The following describes two proteins that form a bound complex.

Sequence of protein 2:
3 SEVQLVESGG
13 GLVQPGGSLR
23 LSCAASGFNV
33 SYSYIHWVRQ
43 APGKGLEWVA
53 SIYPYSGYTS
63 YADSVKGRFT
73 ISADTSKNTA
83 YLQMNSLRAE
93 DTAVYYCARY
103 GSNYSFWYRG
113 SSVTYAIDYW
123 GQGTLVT

Interface contacts:
Residue E211 in protein 1 interacts with residue Y36 in protein 2 (closest heavy-atom distance 3.7 Å).
Residue K273 in protein 1 interacts with residue V115 in protein 2 (closest heavy-atom distance 4.1 Å).
Residue L86 in protein 1 contacts residue W109 in protein 2 (closest heavy-atom distance 3.9 Å).
Residue E211 in protein 1 contacts residue Y55 in protein 2 (closest heavy-atom distance 3.0 Å).
Residue Q209 in protein 1 is in contact with residue Y36 in protein 2 (closest heavy-atom distance 3.0 Å).
Residue R153 in protein 1 is in contact with residue Y55 in protein 2 (closest heavy-atom distance 3.4 Å).
Residue E211 in protein 1 is in contact with residue Y117 in protein 2 (closest heavy-atom distance 2.7 Å).
Residue Q159 in protein 1 contacts residue S113 in protein 2 (closest heavy-atom distance 3.2 Å).
Residue G307 in protein 1 is in contact with residue D120 in protein 2 (closest heavy-atom distance 3.4 Å).
Residue L86 in protein 1 is in contact with residue F108 in protein 2 (closest heavy-atom distance 3.2 Å).
Residue Q159 in protein 1 interacts with residue G112 in protein 2 (closest heavy-atom distance 3.3 Å).
Residue K83 in protein 1 interacts with residue W109 in protein 2 (closest heavy-atom distance 3.4 Å).
Residue L151 in protein 1 contacts residue R111 in protein 2 (closest heavy-atom distance 4.0 Å).
Residue L151 in protein 1 contacts residue F108 in protein 2 (closest heavy-atom distance 3.7 Å).
Residue E210 in protein 1 is in contact with residue Y36 in protein 2 (closest heavy-atom distance 4.0 Å).
Residue T79 in protein 1 contacts residue W109 in protein 2 (closest heavy-atom distance 3.4 Å).
Residue A82 in protein 1 is in contact with residue W109 in protein 2 (closest heavy-atom distance 3.9 Å).
Residue L86 in protein 1 interacts with residue Y110 in protein 2 (closest heavy-atom distance 3.9 Å).
Residue L306 in protein 1 interacts with residue T116 in protein 2 (closest heavy-atom distance 4.0 Å).
Residue Q209 in protein 1 interacts with residue Y102 in protein 2 (closest heavy-atom distance 2.8 Å).
Residue L151 in protein 1 is in contact with residue G112 in protein 2 (closest heavy-atom distance 3.6 Å).
Residue F148 in protein 1 is in contact with residue F108 in protein 2 (closest heavy-atom distance 3.6 Å).
Residue G307 in protein 1 is in contact with residue R101 in protein 2 (closest heavy-atom distance 3.1 Å).
Residue L306 in protein 1 contacts residue Y117 in protein 2 (closest heavy-atom distance 3.8 Å).
Residue Q274 in protein 1 contacts residue S104 in protein 2 (closest heavy-atom distance 3.3 Å).
Residue N87 in protein 1 contacts residue S107 in protein 2 (closest heavy-atom distance 2.9 Å).
Residue L151 in protein 1 interacts with residue S113 in protein 2 (closest heavy-atom distance 2.5 Å).
Residue T96 in protein 1 is in contact with residue Y110 in protein 2 (closest heavy-atom distance 3.4 Å).
Residue T79 in protein 1 contacts residue R111 in protein 2 (closest heavy-atom distance 2.5 Å).
Residue Q274 in protein 1 is in contact with residue Y106 in protein 2 (closest heavy-atom distance 4.2 Å).
Residue L306 in protein 1 interacts with residue A118 in protein 2 (closest heavy-atom distance 3.6 Å).
Residue R153 in protein 1 is in contact with residue Y57 in protein 2 (closest heavy-atom distance 3.6 Å).
Residue L306 in protein 1 is in contact with residue S104 in protein 2 (closest heavy-atom distance 4.0 Å).
Residue E210 in protein 1 interacts with residue Y117 in protein 2 (closest heavy-atom distance 3.8 Å).
Residue K273 in protein 1 interacts with residue S104 in protein 2 (closest heavy-atom distance 3.6 Å).
Residue F271 in protein 1 contacts residue Y34 in protein 2 (closest heavy-atom distance 3.6 Å).
Residue N212 in protein 1 contacts residue S58 in protein 2 (closest heavy-atom distance 3.6 Å).
Residue F216 in protein 1 contacts residue Y57 in protein 2 (closest heavy-atom distance 4.0 Å).
Residue S97 in protein 1 interacts with residue Y110 in protein 2 (closest heavy-atom distance 3.1 Å).
Residue G307 in protein 1 is in contact with residue S104 in protein 2 (closest heavy-atom distance 3.2 Å).
Residue S93 in protein 1 interacts with residue Y110 in protein 2 (closest heavy-atom distance 2.5 Å).
Residue L275 in protein 1 is in contact with residue Y106 in protein 2 (closest heavy-atom distance 3.5 Å).
Residue S213 in protein 1 contacts residue Y57 in protein 2 (closest heavy-atom distance 4.0 Å).
Residue P270 in protein 1 contacts residue Y34 in protein 2 (closest heavy-atom distance 3.9 Å).
Residue K273 in protein 1 interacts with residue Y106 in protein 2 (closest heavy-atom distance 4.1 Å).
Residue L311 in protein 1 interacts with residue Y106 in protein 2 (closest heavy-atom distance 3.5 Å).
Residue L311 in protein 1 contacts residue N105 in protein 2 (closest heavy-atom distance 4.0 Å).
Residue F325 in protein 1 is in contact with residue Y110 in protein 2 (closest heavy-atom distance 3.9 Å).
Residue T152 in protein 1 interacts with residue Y106 in protein 2 (closest heavy-atom distance 3.6 Å).
Residue L151 in protein 1 interacts with residue Y106 in protein 2 (closest heavy-atom distance 3.0 Å).
Residue L306 in protein 1 interacts with residue N105 in protein 2 (closest heavy-atom distance 4.1 Å).
Residue N78 in protein 1 contacts residue R111 in protein 2 (closest heavy-atom distance 3.1 Å).
Residue G307 in protein 1 is in contact with residue G103 in protein 2 (closest heavy-atom distance 3.5 Å).
Residue S93 in protein 1 contacts residue F108 in protein 2 (closest heavy-atom distance 4.2 Å).
Residue R153 in protein 1 contacts residue Y34 in protein 2 (closest heavy-atom distance 3.4 Å).
Residue I215 in protein 1 is in contact with residue Y57 in protein 2 (closest heavy-atom distance 3.7 Å).
Residue Q209 in protein 1 is in contact with residue Y117 in protein 2 (closest heavy-atom distance 3.4 Å).
Residue Y363 in protein 1 is in contact with residue W109 in protein 2 (closest heavy-atom distance 4.2 Å).
Residue L306 in protein 1 interacts with residue G103 in protein 2 (closest heavy-atom distance 3.1 Å).
Residue Q355 in protein 1 contacts residue R111 in protein 2 (closest heavy-atom distance 4.0 Å).

Sequence of protein 1:
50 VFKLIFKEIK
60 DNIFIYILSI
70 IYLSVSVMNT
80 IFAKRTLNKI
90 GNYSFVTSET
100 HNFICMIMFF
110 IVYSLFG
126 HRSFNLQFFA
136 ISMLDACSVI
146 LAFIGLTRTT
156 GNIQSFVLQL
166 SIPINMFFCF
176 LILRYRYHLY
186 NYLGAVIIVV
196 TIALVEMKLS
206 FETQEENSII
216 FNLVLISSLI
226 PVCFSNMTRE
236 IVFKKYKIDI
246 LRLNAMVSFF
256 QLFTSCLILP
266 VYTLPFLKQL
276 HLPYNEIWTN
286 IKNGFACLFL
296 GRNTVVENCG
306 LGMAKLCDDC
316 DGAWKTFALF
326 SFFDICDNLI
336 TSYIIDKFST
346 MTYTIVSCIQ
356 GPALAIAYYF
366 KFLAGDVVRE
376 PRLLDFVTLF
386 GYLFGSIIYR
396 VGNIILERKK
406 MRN